Sequence of chain A:
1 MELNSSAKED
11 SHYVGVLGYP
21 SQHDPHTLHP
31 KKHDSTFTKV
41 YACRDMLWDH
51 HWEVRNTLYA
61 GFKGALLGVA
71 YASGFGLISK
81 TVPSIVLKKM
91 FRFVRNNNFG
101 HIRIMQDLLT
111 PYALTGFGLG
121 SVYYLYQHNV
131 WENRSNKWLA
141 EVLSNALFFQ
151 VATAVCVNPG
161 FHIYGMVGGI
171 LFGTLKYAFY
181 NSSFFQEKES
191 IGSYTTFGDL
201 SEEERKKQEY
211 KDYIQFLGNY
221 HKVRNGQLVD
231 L

Contacts between the two chains:
Residue L316 in chain B is in contact with residue F179 in chain A (closest heavy-atom distance 3.6 Å).
Residue I356 in chain B interacts with residue F185 in chain A (closest heavy-atom distance 3.8 Å).
Residue N309 in chain B interacts with residue M1 in chain A (closest heavy-atom distance 3.7 Å).
Residue L316 in chain B is in contact with residue L175 in chain A (closest heavy-atom distance 4.5 Å).
Residue W312 in chain B interacts with residue F184 in chain A (closest heavy-atom distance 4.0 Å).
Residue F324 in chain B is in contact with residue L171 in chain A (closest heavy-atom distance 4.0 Å).
Residue F360 in chain B interacts with residue E187 in chain A (closest heavy-atom distance 4.0 Å).
Residue F360 in chain B interacts with residue F184 in chain A (closest heavy-atom distance 3.8 Å).
Residue W312 in chain B contacts residue L3 in chain A (closest heavy-atom distance 4.1 Å).
Residue W312 in chain B contacts residue F179 in chain A (closest heavy-atom distance 3.8 Å).
Residue W312 in chain B contacts residue F185 in chain A (closest heavy-atom distance 3.5 Å).
Residue I359 in chain B is in contact with residue F185 in chain A (closest heavy-atom distance 4.1 Å).
Residue W312 in chain B interacts with residue M1 in chain A (closest heavy-atom distance 4.0 Å).
Residue F360 in chain B interacts with residue F185 in chain A (closest heavy-atom distance 3.5 Å).
Residue L246 in chain B interacts with residue M1 in chain A (closest heavy-atom distance 4.1 Å).
Residue W312 in chain B is in contact with residue Q186 in chain A (closest heavy-atom distance 4.6 Å).
Residue F310 in chain B contacts residue M1 in chain A (closest heavy-atom distance 3.5 Å).
Residue I313 in chain B contacts residue M1 in chain A (closest heavy-atom distance 3.7 Å).

This data describes a binding interaction between two proteins.

Sequence of chain B:
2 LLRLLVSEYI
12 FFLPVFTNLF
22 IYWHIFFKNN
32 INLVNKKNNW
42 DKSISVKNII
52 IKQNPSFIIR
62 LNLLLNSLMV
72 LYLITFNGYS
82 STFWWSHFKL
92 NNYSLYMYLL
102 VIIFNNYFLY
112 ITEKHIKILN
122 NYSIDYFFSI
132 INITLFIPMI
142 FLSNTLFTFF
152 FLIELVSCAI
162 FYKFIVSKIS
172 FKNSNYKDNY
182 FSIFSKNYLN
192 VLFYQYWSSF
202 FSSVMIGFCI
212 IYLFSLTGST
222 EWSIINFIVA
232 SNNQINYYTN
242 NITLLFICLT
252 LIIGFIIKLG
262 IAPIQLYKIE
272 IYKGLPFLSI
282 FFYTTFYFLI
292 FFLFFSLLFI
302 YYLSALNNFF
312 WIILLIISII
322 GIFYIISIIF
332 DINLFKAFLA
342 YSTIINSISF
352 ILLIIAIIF